Sequence of protein 2:
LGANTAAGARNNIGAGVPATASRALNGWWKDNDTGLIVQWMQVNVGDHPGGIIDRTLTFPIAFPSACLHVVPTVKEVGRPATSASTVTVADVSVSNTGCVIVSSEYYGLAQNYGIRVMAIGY

Sequence of protein 1:
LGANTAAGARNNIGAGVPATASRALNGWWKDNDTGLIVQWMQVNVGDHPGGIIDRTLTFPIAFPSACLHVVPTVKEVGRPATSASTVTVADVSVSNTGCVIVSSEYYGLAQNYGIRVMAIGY

These two protein chains interact to form a complex.

Residue-level contacts at the interface:
Residue S109 in protein 2 interacts with residue S128 in protein 1 (closest heavy-atom distance 2.7 Å).
Residue S109 in protein 2 interacts with residue A114 in protein 1 (closest heavy-atom distance 3.7 Å).
Residue T110 in protein 2 contacts residue S128 in protein 1 (closest heavy-atom distance 3.7 Å).
Residue P42 in protein 2 contacts residue G38 in protein 1 (closest heavy-atom distance 3.3 Å).
Residue E100 in protein 2 interacts with residue V116 in protein 1 (closest heavy-atom distance 3.7 Å).
Residue W53 in protein 2 contacts residue L60 in protein 1 (closest heavy-atom distance 3.7 Å).
Residue A43 in protein 2 interacts with residue D55 in protein 1 (closest heavy-atom distance 3.5 Å).
Residue W64 in protein 2 is in contact with residue I144 in protein 1 (closest heavy-atom distance 3.8 Å).
Residue M142 in protein 2 interacts with residue M142 in protein 1 (closest heavy-atom distance 3.5 Å).
Residue L49 in protein 2 is in contact with residue L92 in protein 1 (closest heavy-atom distance 3.6 Å).
Residue V41 in protein 2 contacts residue G38 in protein 1 (closest heavy-atom distance 3.6 Å).
Residue V98 in protein 2 contacts residue A114 in protein 1 (closest heavy-atom distance 3.2 Å).
Residue Y130 in protein 2 is in contact with residue S128 in protein 1 (closest heavy-atom distance 2.6 Å).
Residue W64 in protein 2 contacts residue L92 in protein 1 (closest heavy-atom distance 3.8 Å).
Residue I37 in protein 2 contacts residue I37 in protein 1 (closest heavy-atom distance 3.8 Å).
Residue T97 in protein 2 interacts with residue P96 in protein 1 (closest heavy-atom distance 3.7 Å).
Residue T97 in protein 2 is in contact with residue V95 in protein 1 (closest heavy-atom distance 3.7 Å).
Residue T44 in protein 2 interacts with residue T58 in protein 1 (closest heavy-atom distance 3.7 Å).
Residue R103 in protein 2 contacts residue V126 in protein 1 (closest heavy-atom distance 3.6 Å).
Residue R103 in protein 2 is in contact with residue I76 in protein 1 (closest heavy-atom distance 3.6 Å).
Residue A43 in protein 2 is in contact with residue T58 in protein 1 (closest heavy-atom distance 3.3 Å).
Residue A48 in protein 2 interacts with residue L92 in protein 1 (closest heavy-atom distance 3.6 Å).
Residue W53 in protein 2 is in contact with residue T58 in protein 1 (closest heavy-atom distance 3.6 Å).
Residue G40 in protein 2 contacts residue A39 in protein 1 (closest heavy-atom distance 3.3 Å).
Residue Y130 in protein 2 is in contact with residue Y130 in protein 1 (closest heavy-atom distance 3.6 Å).
Residue A30 in protein 2 contacts residue I37 in protein 1 (closest heavy-atom distance 3.5 Å).
Residue W64 in protein 2 is in contact with residue H93 in protein 1 (closest heavy-atom distance 3.6 Å).
Residue R47 in protein 2 interacts with residue T58 in protein 1 (closest heavy-atom distance 2.9 Å).
Residue R140 in protein 2 contacts residue D115 in protein 1 (closest heavy-atom distance 2.9 Å).
Residue R34 in protein 2 is in contact with residue G38 in protein 1 (closest heavy-atom distance 3.5 Å).
Residue G40 in protein 2 is in contact with residue G40 in protein 1 (closest heavy-atom distance 3.0 Å).
Residue M65 in protein 2 contacts residue H93 in protein 1 (closest heavy-atom distance 3.2 Å).
Residue Y130 in protein 2 contacts residue E129 in protein 1 (closest heavy-atom distance 3.7 Å).
Residue R34 in protein 2 is in contact with residue I37 in protein 1 (closest heavy-atom distance 2.8 Å).
Residue S109 in protein 2 is in contact with residue T112 in protein 1 (closest heavy-atom distance 2.5 Å).
Residue S107 in protein 2 contacts residue V126 in protein 1 (closest heavy-atom distance 3.7 Å).
Residue R140 in protein 2 contacts residue V94 in protein 1 (closest heavy-atom distance 3.2 Å).
Residue Y130 in protein 2 is in contact with residue T112 in protein 1 (closest heavy-atom distance 2.6 Å).
Residue V141 in protein 2 contacts residue H93 in protein 1 (closest heavy-atom distance 3.7 Å).
Residue K99 in protein 2 contacts residue D115 in protein 1 (closest heavy-atom distance 3.3 Å).
Residue P42 in protein 2 interacts with residue G40 in protein 1 (closest heavy-atom distance 3.6 Å).
Residue W53 in protein 2 contacts residue D55 in protein 1 (closest heavy-atom distance 2.9 Å).
Residue V95 in protein 2 interacts with residue V95 in protein 1 (closest heavy-atom distance 3.6 Å).
Residue R47 in protein 2 contacts residue Y146 in protein 1 (closest heavy-atom distance 3.4 Å).
Residue V98 in protein 2 interacts with residue D115 in protein 1 (closest heavy-atom distance 3.3 Å).
Residue S107 in protein 2 interacts with residue I76 in protein 1 (closest heavy-atom distance 3.7 Å).
Residue P42 in protein 2 is in contact with residue D57 in protein 1 (closest heavy-atom distance 3.5 Å).
Residue T106 in protein 2 contacts residue I76 in protein 1 (closest heavy-atom distance 3.6 Å).
Residue S109 in protein 2 interacts with residue S127 in protein 1 (closest heavy-atom distance 3.6 Å).
Residue L25 in protein 2 contacts residue L25 in protein 1 (closest heavy-atom distance 3.6 Å).
Residue R47 in protein 2 interacts with residue L92 in protein 1 (closest heavy-atom distance 3.7 Å).
Residue R140 in protein 2 is in contact with residue V118 in protein 1 (closest heavy-atom distance 3.8 Å).
Residue R140 in protein 2 contacts residue H93 in protein 1 (closest heavy-atom distance 3.4 Å).
Residue W53 in protein 2 interacts with residue W53 in protein 1 (closest heavy-atom distance 3.8 Å).
Residue S109 in protein 2 contacts residue V126 in protein 1 (closest heavy-atom distance 3.6 Å).
Residue R103 in protein 2 interacts with residue D78 in protein 1 (closest heavy-atom distance 2.8 Å).
Residue E100 in protein 2 is in contact with residue D115 in protein 1 (closest heavy-atom distance 2.8 Å).
Residue R103 in protein 2 is in contact with residue V116 in protein 1 (closest heavy-atom distance 3.6 Å).
Residue A43 in protein 2 interacts with residue D57 in protein 1 (closest heavy-atom distance 3.3 Å).
Residue P42 in protein 2 contacts residue A39 in protein 1 (closest heavy-atom distance 3.7 Å).